Residue-level contacts at the interface:
Residue R66 in chain B contacts residue L10 in chain A (closest heavy-atom distance 3.0 Å).
Residue R66 in chain B interacts with residue K12 in chain A (closest heavy-atom distance 4.5 Å).
Residue N235 in chain B is in contact with residue L5 in chain A (closest heavy-atom distance 3.6 Å).
Residue L83 in chain B contacts residue L6 in chain A (closest heavy-atom distance 4.2 Å).
Residue L236 in chain B is in contact with residue L9 in chain A (closest heavy-atom distance 4.0 Å).
Residue L236 in chain B interacts with residue L5 in chain A (closest heavy-atom distance 4.1 Å).
Residue V76 in chain B interacts with residue R7 in chain A (closest heavy-atom distance 4.6 Å).
Residue M80 in chain B interacts with residue L6 in chain A (closest heavy-atom distance 3.6 Å).
Residue D77 in chain B contacts residue R7 in chain A (closest heavy-atom distance 4.0 Å).
Residue V76 in chain B interacts with residue L10 in chain A (closest heavy-atom distance 3.6 Å).
Residue F59 in chain B is in contact with residue L9 in chain A (closest heavy-atom distance 3.9 Å).
Residue V62 in chain B is in contact with residue L9 in chain A (closest heavy-atom distance 4.7 Å).
Residue M80 in chain B interacts with residue L10 in chain A (closest heavy-atom distance 4.0 Å).
Residue R66 in chain B is in contact with residue L9 in chain A (closest heavy-atom distance 3.6 Å).
Residue V62 in chain B interacts with residue L6 in chain A (closest heavy-atom distance 4.3 Å).
Residue E239 in chain B contacts residue N3 in chain A (closest heavy-atom distance 2.7 Å).
Residue V76 in chain B is in contact with residue D11 in chain A (closest heavy-atom distance 3.7 Å).
Residue L236 in chain B is in contact with residue L6 in chain A (closest heavy-atom distance 4.9 Å).
Residue V62 in chain B interacts with residue L10 in chain A (closest heavy-atom distance 4.5 Å).
Residue M80 in chain B is in contact with residue N3 in chain A (closest heavy-atom distance 4.8 Å).
Residue E239 in chain B interacts with residue L5 in chain A (closest heavy-atom distance 3.8 Å).
Residue F71 in chain B interacts with residue L10 in chain A (closest heavy-atom distance 4.3 Å).
Residue M240 in chain B interacts with residue N3 in chain A (closest heavy-atom distance 3.7 Å).
Residue Q84 in chain B interacts with residue N3 in chain A (closest heavy-atom distance 4.2 Å).
Residue M240 in chain B contacts residue L6 in chain A (closest heavy-atom distance 3.7 Å).
Residue M80 in chain B interacts with residue R7 in chain A (closest heavy-atom distance 3.4 Å).
Residue R66 in chain B contacts residue D13 in chain A (closest heavy-atom distance 3.5 Å).
Residue R66 in chain B interacts with residue D11 in chain A (closest heavy-atom distance 4.5 Å).
Residue Q84 in chain B is in contact with residue L6 in chain A (closest heavy-atom distance 4.3 Å).
Residue L83 in chain B contacts residue L10 in chain A (closest heavy-atom distance 4.4 Å).
Residue R72 in chain B interacts with residue D13 in chain A (closest heavy-atom distance 3.9 Å).
Residue Q79 in chain B contacts residue L10 in chain A (closest heavy-atom distance 3.6 Å).

This data describes a binding interaction between two proteins.

Sequence of chain B:
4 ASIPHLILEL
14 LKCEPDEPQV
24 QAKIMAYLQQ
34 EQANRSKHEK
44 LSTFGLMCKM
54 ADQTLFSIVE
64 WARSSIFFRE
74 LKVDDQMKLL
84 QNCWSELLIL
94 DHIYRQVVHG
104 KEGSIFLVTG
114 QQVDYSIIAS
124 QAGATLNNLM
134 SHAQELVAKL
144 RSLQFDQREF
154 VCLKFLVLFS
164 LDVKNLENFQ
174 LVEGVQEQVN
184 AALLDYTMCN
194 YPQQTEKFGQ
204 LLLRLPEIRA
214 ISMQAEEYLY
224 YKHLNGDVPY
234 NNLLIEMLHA

Sequence of chain A:
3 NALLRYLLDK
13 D